This data describes a binding interaction between two proteins.

Sequence of chain A:
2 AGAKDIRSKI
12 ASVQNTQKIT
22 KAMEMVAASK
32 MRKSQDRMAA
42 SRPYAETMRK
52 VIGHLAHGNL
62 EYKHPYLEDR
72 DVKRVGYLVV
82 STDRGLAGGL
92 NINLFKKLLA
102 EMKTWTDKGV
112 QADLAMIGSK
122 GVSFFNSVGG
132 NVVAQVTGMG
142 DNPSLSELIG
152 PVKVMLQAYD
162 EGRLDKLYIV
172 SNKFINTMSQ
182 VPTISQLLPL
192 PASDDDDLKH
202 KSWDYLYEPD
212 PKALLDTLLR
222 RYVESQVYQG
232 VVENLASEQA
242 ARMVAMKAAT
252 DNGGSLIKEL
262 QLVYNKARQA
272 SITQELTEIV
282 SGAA

Sequence of chain B:
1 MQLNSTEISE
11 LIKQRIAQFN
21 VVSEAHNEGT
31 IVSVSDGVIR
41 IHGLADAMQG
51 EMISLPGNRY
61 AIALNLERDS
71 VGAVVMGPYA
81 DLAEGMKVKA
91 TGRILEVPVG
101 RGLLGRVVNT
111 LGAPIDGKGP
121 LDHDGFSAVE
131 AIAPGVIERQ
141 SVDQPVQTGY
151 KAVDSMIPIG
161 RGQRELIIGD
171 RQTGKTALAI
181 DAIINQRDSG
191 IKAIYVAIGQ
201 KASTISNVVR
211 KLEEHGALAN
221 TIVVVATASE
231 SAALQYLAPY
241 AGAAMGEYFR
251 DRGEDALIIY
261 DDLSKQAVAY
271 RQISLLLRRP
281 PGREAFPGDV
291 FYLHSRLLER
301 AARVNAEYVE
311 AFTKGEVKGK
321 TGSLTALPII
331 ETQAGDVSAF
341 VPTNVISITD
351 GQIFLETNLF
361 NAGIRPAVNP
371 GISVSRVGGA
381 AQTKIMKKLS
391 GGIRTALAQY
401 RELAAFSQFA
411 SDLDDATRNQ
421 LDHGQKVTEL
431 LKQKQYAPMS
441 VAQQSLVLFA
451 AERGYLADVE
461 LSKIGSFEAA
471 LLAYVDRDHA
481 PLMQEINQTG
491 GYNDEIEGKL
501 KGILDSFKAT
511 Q

Interface contacts:
Residue P280 in chain B is in contact with residue V281 in chain A (closest heavy-atom distance 4.8 Å).